Sequence of protein 2:
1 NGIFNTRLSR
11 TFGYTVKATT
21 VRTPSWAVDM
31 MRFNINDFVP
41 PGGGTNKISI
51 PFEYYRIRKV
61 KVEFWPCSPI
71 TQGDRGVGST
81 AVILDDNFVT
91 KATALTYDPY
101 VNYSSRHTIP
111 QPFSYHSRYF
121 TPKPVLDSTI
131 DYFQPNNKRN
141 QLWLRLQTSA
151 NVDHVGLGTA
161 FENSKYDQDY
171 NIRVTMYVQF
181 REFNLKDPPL

This data describes a binding interaction between two proteins.

Contacts between the two chains:
Residue R145 in protein 1 is in contact with residue D131 in protein 2 (closest heavy-atom distance 3.0 Å).
Residue D187 in protein 1 interacts with residue Y97 in protein 2 (closest heavy-atom distance 3.8 Å).
Residue R181 in protein 1 is in contact with residue F133 in protein 2 (closest heavy-atom distance 4.1 Å).
Residue N140 in protein 1 interacts with residue N140 in protein 2 (closest heavy-atom distance 3.1 Å).
Residue R145 in protein 1 contacts residue I130 in protein 2 (closest heavy-atom distance 4.2 Å).
Residue L144 in protein 1 contacts residue I130 in protein 2 (closest heavy-atom distance 3.9 Å).
Residue K186 in protein 1 contacts residue Y97 in protein 2 (closest heavy-atom distance 4.2 Å).
Residue W143 in protein 1 contacts residue P135 in protein 2 (closest heavy-atom distance 4.0 Å).
Residue R139 in protein 1 interacts with residue P135 in protein 2 (closest heavy-atom distance 3.2 Å).
Residue Q147 in protein 1 contacts residue D131 in protein 2 (closest heavy-atom distance 4.1 Å).
Residue E182 in protein 1 is in contact with residue V82 in protein 2 (closest heavy-atom distance 4.2 Å).
Residue P189 in protein 1 contacts residue Y97 in protein 2 (closest heavy-atom distance 3.9 Å).
Residue W143 in protein 1 interacts with residue F133 in protein 2 (closest heavy-atom distance 3.0 Å).
Residue Y54 in protein 1 contacts residue F133 in protein 2 (closest heavy-atom distance 3.5 Å).
Residue L142 in protein 1 is in contact with residue Y132 in protein 2 (closest heavy-atom distance 2.6 Å).
Residue L144 in protein 1 contacts residue Y132 in protein 2 (closest heavy-atom distance 3.3 Å).
Residue E53 in protein 1 is in contact with residue N87 in protein 2 (closest heavy-atom distance 2.8 Å).
Residue E53 in protein 1 contacts residue Y103 in protein 2 (closest heavy-atom distance 3.7 Å).
Residue E182 in protein 1 interacts with residue S105 in protein 2 (closest heavy-atom distance 3.2 Å).
Residue N140 in protein 1 contacts residue N137 in protein 2 (closest heavy-atom distance 3.5 Å).
Residue R139 in protein 1 contacts residue N137 in protein 2 (closest heavy-atom distance 4.1 Å).
Residue L144 in protein 1 interacts with residue D131 in protein 2 (closest heavy-atom distance 3.9 Å).
Residue V125 in protein 1 contacts residue I130 in protein 2 (closest heavy-atom distance 3.9 Å).
Residue F183 in protein 1 contacts residue S104 in protein 2 (closest heavy-atom distance 3.1 Å).
Residue K186 in protein 1 interacts with residue Y103 in protein 2 (closest heavy-atom distance 2.8 Å).
Residue L142 in protein 1 is in contact with residue F133 in protein 2 (closest heavy-atom distance 3.7 Å).
Residue W143 in protein 1 interacts with residue D131 in protein 2 (closest heavy-atom distance 4.3 Å).
Residue N140 in protein 1 interacts with residue P135 in protein 2 (closest heavy-atom distance 4.0 Å).
Residue R181 in protein 1 is in contact with residue L84 in protein 2 (closest heavy-atom distance 3.8 Å).
Residue Q141 in protein 1 is in contact with residue P135 in protein 2 (closest heavy-atom distance 3.2 Å).
Residue W143 in protein 1 contacts residue Y132 in protein 2 (closest heavy-atom distance 3.1 Å).
Residue Y132 in protein 1 interacts with residue Y132 in protein 2 (closest heavy-atom distance 3.4 Å).
Residue D187 in protein 1 interacts with residue N102 in protein 2 (closest heavy-atom distance 4.5 Å).
Residue Y54 in protein 1 is in contact with residue D85 in protein 2 (closest heavy-atom distance 2.7 Å).
Residue N184 in protein 1 interacts with residue Y103 in protein 2 (closest heavy-atom distance 2.7 Å).
Residue L185 in protein 1 contacts residue N102 in protein 2 (closest heavy-atom distance 3.1 Å).
Residue Q147 in protein 1 is in contact with residue T129 in protein 2 (closest heavy-atom distance 2.9 Å).
Residue E182 in protein 1 interacts with residue Y103 in protein 2 (closest heavy-atom distance 3.1 Å).
Residue Y54 in protein 1 is in contact with residue I83 in protein 2 (closest heavy-atom distance 3.8 Å).
Residue F183 in protein 1 is in contact with residue Y103 in protein 2 (closest heavy-atom distance 3.0 Å).
Residue R145 in protein 1 contacts residue D85 in protein 2 (closest heavy-atom distance 2.7 Å).
Residue R56 in protein 1 interacts with residue P135 in protein 2 (closest heavy-atom distance 3.6 Å).
Residue G2 in protein 1 contacts residue S104 in protein 2 (closest heavy-atom distance 3.7 Å).
Residue N184 in protein 1 is in contact with residue N102 in protein 2 (closest heavy-atom distance 4.5 Å).
Residue L126 in protein 1 contacts residue Y132 in protein 2 (closest heavy-atom distance 3.5 Å).
Residue F183 in protein 1 interacts with residue N102 in protein 2 (closest heavy-atom distance 2.8 Å).
Residue E53 in protein 1 is in contact with residue D85 in protein 2 (closest heavy-atom distance 3.5 Å).
Residue Y54 in protein 1 contacts residue L84 in protein 2 (closest heavy-atom distance 2.9 Å).
Residue L142 in protein 1 is in contact with residue P135 in protein 2 (closest heavy-atom distance 4.4 Å).
Residue L142 in protein 1 contacts residue Q134 in protein 2 (closest heavy-atom distance 3.8 Å).
Residue E182 in protein 1 interacts with residue S104 in protein 2 (closest heavy-atom distance 3.5 Å).
Residue K186 in protein 1 interacts with residue P99 in protein 2 (closest heavy-atom distance 3.3 Å).
Residue R145 in protein 1 interacts with residue N87 in protein 2 (closest heavy-atom distance 3.3 Å).
Residue V152 in protein 1 contacts residue I130 in protein 2 (closest heavy-atom distance 4.4 Å).
Residue Q147 in protein 1 interacts with residue I130 in protein 2 (closest heavy-atom distance 4.0 Å).
Residue L126 in protein 1 interacts with residue I130 in protein 2 (closest heavy-atom distance 3.1 Å).
Residue K186 in protein 1 interacts with residue V89 in protein 2 (closest heavy-atom distance 3.9 Å).
Residue P188 in protein 1 is in contact with residue Y97 in protein 2 (closest heavy-atom distance 3.7 Å).
Residue P189 in protein 1 interacts with residue T96 in protein 2 (closest heavy-atom distance 3.5 Å).
Residue T45 in protein 1 is in contact with residue Y97 in protein 2 (closest heavy-atom distance 3.1 Å).

Sequence of protein 1:
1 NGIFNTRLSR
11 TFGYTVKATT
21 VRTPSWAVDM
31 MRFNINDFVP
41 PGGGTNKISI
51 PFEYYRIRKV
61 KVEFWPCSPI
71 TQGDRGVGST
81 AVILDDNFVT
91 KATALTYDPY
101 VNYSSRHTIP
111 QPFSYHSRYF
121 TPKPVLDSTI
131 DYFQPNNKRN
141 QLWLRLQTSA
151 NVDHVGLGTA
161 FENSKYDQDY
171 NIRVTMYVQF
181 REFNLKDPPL